Sequence of protein 1:
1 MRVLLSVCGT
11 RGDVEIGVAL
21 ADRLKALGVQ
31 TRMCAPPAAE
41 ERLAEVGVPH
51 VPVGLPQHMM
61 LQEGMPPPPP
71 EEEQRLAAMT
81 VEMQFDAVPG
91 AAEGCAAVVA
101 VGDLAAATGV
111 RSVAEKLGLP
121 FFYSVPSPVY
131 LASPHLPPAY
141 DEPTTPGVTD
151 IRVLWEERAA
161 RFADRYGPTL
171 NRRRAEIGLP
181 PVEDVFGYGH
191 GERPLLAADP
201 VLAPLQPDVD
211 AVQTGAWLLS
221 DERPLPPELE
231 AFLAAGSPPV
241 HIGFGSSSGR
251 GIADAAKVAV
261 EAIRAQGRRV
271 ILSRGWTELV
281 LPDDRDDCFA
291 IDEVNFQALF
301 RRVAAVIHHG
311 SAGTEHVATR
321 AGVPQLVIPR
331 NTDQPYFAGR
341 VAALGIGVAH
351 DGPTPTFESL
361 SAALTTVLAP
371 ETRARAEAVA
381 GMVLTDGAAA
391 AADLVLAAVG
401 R

Sequence of protein 2:
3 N

Interface contacts:
Residue M59 in protein 1 interacts with residue N3 in protein 2 (closest heavy-atom distance 3.8 Å).
Residue M60 in protein 1 interacts with residue N3 in protein 2 (closest heavy-atom distance 3.4 Å).
Residue L55 in protein 1 contacts residue N3 in protein 2 (closest heavy-atom distance 3.9 Å).
Residue L61 in protein 1 is in contact with residue N3 in protein 2 (closest heavy-atom distance 2.6 Å).
Residue L76 in protein 1 interacts with residue N3 in protein 2 (closest heavy-atom distance 3.4 Å).

The following describes two proteins that form a bound complex.